Residue-level contacts at the interface:
Residue N122 in chain B contacts residue Y37 in chain A (closest heavy-atom distance 3.6 Å).
Residue G147 in chain B contacts residue H197 in chain A (closest heavy-atom distance 3.6 Å).
Residue L178 in chain B contacts residue A206 in chain A (closest heavy-atom distance 3.8 Å).
Residue K140 in chain B contacts residue Y207 in chain A (closest heavy-atom distance 3.3 Å).
Residue P136 in chain B is in contact with residue Y207 in chain A (closest heavy-atom distance 3.3 Å).
Residue K140 in chain B interacts with residue V204 in chain A (closest heavy-atom distance 4.3 Å).
Residue V181 in chain B is in contact with residue A206 in chain A (closest heavy-atom distance 4.6 Å).
Residue G106 in chain B interacts with residue P96 in chain A (closest heavy-atom distance 4.8 Å).
Residue N122 in chain B interacts with residue D92 in chain A (closest heavy-atom distance 2.8 Å).
Residue D183 in chain B is in contact with residue L199 in chain A (closest heavy-atom distance 3.6 Å).
Residue T144 in chain B is in contact with residue I203 in chain A (closest heavy-atom distance 4.6 Å).
Residue R119 in chain B interacts with residue D88 in chain A (closest heavy-atom distance 2.7 Å).
Residue Y115 in chain B interacts with residue R84 in chain A (closest heavy-atom distance 3.5 Å).
Residue I177 in chain B contacts residue A206 in chain A (closest heavy-atom distance 3.4 Å).
Residue L146 in chain B contacts residue L199 in chain A (closest heavy-atom distance 3.8 Å).
Residue R117 in chain B is in contact with residue E63 in chain A (closest heavy-atom distance 4.1 Å).
Residue L143 in chain B is in contact with residue I203 in chain A (closest heavy-atom distance 4.0 Å).
Residue T23 in chain B interacts with residue L199 in chain A (closest heavy-atom distance 4.0 Å).
Residue V174 in chain B is in contact with residue Y207 in chain A (closest heavy-atom distance 3.9 Å).
Residue V184 in chain B is in contact with residue L199 in chain A (closest heavy-atom distance 3.6 Å).
Residue T144 in chain B is in contact with residue V204 in chain A (closest heavy-atom distance 3.9 Å).
Residue R117 in chain B contacts residue P85 in chain A (closest heavy-atom distance 4.0 Å).
Residue G118 in chain B interacts with residue P85 in chain A (closest heavy-atom distance 3.8 Å).
Residue L143 in chain B interacts with residue Y207 in chain A (closest heavy-atom distance 4.9 Å).
Residue I24 in chain B interacts with residue L199 in chain A (closest heavy-atom distance 3.5 Å).
Residue R54 in chain B interacts with residue D92 in chain A (closest heavy-atom distance 4.2 Å).
Residue D183 in chain B contacts residue H197 in chain A (closest heavy-atom distance 4.2 Å).
Residue E109 in chain B contacts residue D88 in chain A (closest heavy-atom distance 4.3 Å).
Residue V181 in chain B contacts residue L199 in chain A (closest heavy-atom distance 3.6 Å).
Residue T23 in chain B interacts with residue H197 in chain A (closest heavy-atom distance 4.0 Å).
Residue I107 in chain B interacts with residue P96 in chain A (closest heavy-atom distance 4.0 Å).
Residue R54 in chain B contacts residue R91 in chain A (closest heavy-atom distance 4.1 Å).
Residue G106 in chain B is in contact with residue R91 in chain A (closest heavy-atom distance 3.9 Å).
Residue R54 in chain B is in contact with residue D88 in chain A (closest heavy-atom distance 2.6 Å).
Residue L146 in chain B contacts residue V200 in chain A (closest heavy-atom distance 3.6 Å).
Residue R119 in chain B contacts residue R84 in chain A (closest heavy-atom distance 3.9 Å).
Residue E104 in chain B interacts with residue P100 in chain A (closest heavy-atom distance 4.2 Å).
Residue F148 in chain B contacts residue V195 in chain A (closest heavy-atom distance 3.8 Å).
Residue V184 in chain B contacts residue I203 in chain A (closest heavy-atom distance 5.0 Å).
Residue I24 in chain B is in contact with residue I203 in chain A (closest heavy-atom distance 3.7 Å).
Residue T120 in chain B contacts residue D88 in chain A (closest heavy-atom distance 4.1 Å).
Residue L178 in chain B interacts with residue I203 in chain A (closest heavy-atom distance 4.0 Å).
Residue A105 in chain B is in contact with residue R91 in chain A (closest heavy-atom distance 4.4 Å).
Residue D182 in chain B interacts with residue L199 in chain A (closest heavy-atom distance 3.3 Å).
Residue T120 in chain B interacts with residue D92 in chain A (closest heavy-atom distance 4.9 Å).
Residue F148 in chain B is in contact with residue K8 in chain A (closest heavy-atom distance 3.9 Å).
Residue V181 in chain B interacts with residue H202 in chain A (closest heavy-atom distance 4.1 Å).
Residue T144 in chain B interacts with residue V200 in chain A (closest heavy-atom distance 4.1 Å).
Residue A105 in chain B is in contact with residue E97 in chain A (closest heavy-atom distance 3.7 Å).
Residue L143 in chain B interacts with residue V200 in chain A (closest heavy-atom distance 4.6 Å).
Residue I177 in chain B interacts with residue Y207 in chain A (closest heavy-atom distance 3.9 Å).
Residue A105 in chain B is in contact with residue P96 in chain A (closest heavy-atom distance 3.1 Å).
Residue F148 in chain B interacts with residue R196 in chain A (closest heavy-atom distance 3.3 Å).
Residue I107 in chain B is in contact with residue E97 in chain A (closest heavy-atom distance 4.5 Å).
Residue F148 in chain B is in contact with residue H197 in chain A (closest heavy-atom distance 3.2 Å).
Residue R119 in chain B is in contact with residue P85 in chain A (closest heavy-atom distance 4.2 Å).
Residue L178 in chain B contacts residue Y207 in chain A (closest heavy-atom distance 4.6 Å).
Residue A105 in chain B contacts residue P100 in chain A (closest heavy-atom distance 4.8 Å).
Residue L121 in chain B is in contact with residue D88 in chain A (closest heavy-atom distance 3.7 Å).
Residue L146 in chain B contacts residue H197 in chain A (closest heavy-atom distance 3.8 Å).

Sequence of chain A:
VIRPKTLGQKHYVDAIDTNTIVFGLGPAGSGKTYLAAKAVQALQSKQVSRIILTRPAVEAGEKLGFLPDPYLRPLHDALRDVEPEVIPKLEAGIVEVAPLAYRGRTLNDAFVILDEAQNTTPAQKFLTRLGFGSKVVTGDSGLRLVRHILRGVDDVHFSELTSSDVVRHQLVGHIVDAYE

This data describes a binding interaction between two proteins.

Sequence of chain B:
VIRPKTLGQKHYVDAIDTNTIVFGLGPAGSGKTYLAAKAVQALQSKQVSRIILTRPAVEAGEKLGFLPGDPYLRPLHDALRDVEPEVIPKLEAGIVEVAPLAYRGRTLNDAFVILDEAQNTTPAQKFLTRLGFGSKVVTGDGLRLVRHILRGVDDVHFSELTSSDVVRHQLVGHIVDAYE